Sequence of the first protein:
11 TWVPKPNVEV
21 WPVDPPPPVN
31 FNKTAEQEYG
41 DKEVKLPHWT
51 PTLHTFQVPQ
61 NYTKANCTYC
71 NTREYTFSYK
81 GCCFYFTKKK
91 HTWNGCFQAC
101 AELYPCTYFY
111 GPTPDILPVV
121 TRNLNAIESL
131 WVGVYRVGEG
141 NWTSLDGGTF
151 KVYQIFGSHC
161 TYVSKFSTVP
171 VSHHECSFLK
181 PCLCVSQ

Sequence of the second protein:
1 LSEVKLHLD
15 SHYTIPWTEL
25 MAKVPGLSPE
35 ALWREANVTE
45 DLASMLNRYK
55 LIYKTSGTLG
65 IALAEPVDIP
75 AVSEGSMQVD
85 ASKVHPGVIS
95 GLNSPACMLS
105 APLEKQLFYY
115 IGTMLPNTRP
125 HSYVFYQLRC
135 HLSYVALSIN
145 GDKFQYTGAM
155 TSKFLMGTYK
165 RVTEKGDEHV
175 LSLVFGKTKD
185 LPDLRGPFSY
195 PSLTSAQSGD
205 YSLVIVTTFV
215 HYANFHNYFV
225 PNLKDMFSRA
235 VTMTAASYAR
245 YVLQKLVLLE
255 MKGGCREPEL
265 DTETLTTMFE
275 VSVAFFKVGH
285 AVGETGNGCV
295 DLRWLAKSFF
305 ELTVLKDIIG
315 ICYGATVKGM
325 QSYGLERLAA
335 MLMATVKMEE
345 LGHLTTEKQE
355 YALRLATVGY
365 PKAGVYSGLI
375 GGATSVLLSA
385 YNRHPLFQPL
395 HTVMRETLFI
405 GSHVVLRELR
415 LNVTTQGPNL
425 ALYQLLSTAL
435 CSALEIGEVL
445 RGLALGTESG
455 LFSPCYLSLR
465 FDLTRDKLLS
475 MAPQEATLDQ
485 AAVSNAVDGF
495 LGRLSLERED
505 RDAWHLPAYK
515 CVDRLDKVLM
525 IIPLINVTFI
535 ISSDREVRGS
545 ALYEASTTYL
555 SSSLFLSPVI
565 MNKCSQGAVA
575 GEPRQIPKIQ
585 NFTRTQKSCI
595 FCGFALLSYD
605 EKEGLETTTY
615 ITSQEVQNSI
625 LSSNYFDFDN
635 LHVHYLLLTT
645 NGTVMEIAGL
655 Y

Contacts between the two chains:
Residue I594 in the second protein contacts residue W12 in the first protein (closest heavy-atom distance 3.3 Å).
Residue E261 in the second protein interacts with residue F178 in the first protein (closest heavy-atom distance 3.5 Å).
Residue I594 in the second protein contacts residue K15 in the first protein (closest heavy-atom distance 3.5 Å).
Residue T167 in the second protein contacts residue L53 in the first protein (closest heavy-atom distance 3.3 Å).
Residue Y114 in the second protein is in contact with residue V44 in the first protein (closest heavy-atom distance 3.2 Å).
Residue R331 in the second protein contacts residue N32 in the first protein (closest heavy-atom distance 3.5 Å).
Residue I115 in the second protein interacts with residue K42 in the first protein (closest heavy-atom distance 3.0 Å).
Residue P262 in the second protein interacts with residue H174 in the first protein (closest heavy-atom distance 3.3 Å).
Residue P90 in the second protein is in contact with residue F31 in the first protein (closest heavy-atom distance 3.5 Å).
Residue N423 in the second protein is in contact with residue V20 in the first protein (closest heavy-atom distance 3.1 Å).
Residue M335 in the second protein interacts with residue F31 in the first protein (closest heavy-atom distance 3.4 Å).
Residue Y364 in the second protein interacts with residue P26 in the first protein (closest heavy-atom distance 3.2 Å).
Residue D146 in the second protein is in contact with residue P51 in the first protein (closest heavy-atom distance 3.6 Å).
Residue R133 in the second protein contacts residue E43 in the first protein (closest heavy-atom distance 2.4 Å).
Residue S617 in the second protein is in contact with residue N17 in the first protein (closest heavy-atom distance 3.5 Å).
Residue Y113 in the second protein interacts with residue Y39 in the first protein (closest heavy-atom distance 3.4 Å).
Residue Y222 in the second protein is in contact with residue F156 in the first protein (closest heavy-atom distance 3.6 Å).
Residue Y370 in the second protein interacts with residue D24 in the first protein (closest heavy-atom distance 3.2 Å).
Residue Y114 in the second protein is in contact with residue K42 in the first protein (closest heavy-atom distance 3.2 Å).
Residue E263 in the second protein interacts with residue H174 in the first protein (closest heavy-atom distance 3.4 Å).
Residue Q149 in the second protein is in contact with residue W49 in the first protein (closest heavy-atom distance 3.4 Å).
Residue G145 in the second protein is in contact with residue P51 in the first protein (closest heavy-atom distance 3.5 Å).
Residue Y370 in the second protein is in contact with residue P27 in the first protein (closest heavy-atom distance 3.6 Å).
Residue N144 in the second protein interacts with residue E175 in the first protein (closest heavy-atom distance 3.5 Å).
Residue N144 in the second protein is in contact with residue H174 in the first protein (closest heavy-atom distance 3.4 Å).
Residue R331 in the second protein interacts with residue K33 in the first protein (closest heavy-atom distance 3.3 Å).
Residue C593 in the second protein contacts residue K15 in the first protein (closest heavy-atom distance 2.6 Å).
Residue Y370 in the second protein interacts with residue P26 in the first protein (closest heavy-atom distance 3.6 Å).
Residue V88 in the second protein is in contact with residue F31 in the first protein (closest heavy-atom distance 3.2 Å).
Residue A140 in the second protein interacts with residue P47 in the first protein (closest heavy-atom distance 3.6 Å).
Residue I594 in the second protein contacts residue P14 in the first protein (closest heavy-atom distance 3.4 Å).
Residue C593 in the second protein contacts residue P14 in the first protein (closest heavy-atom distance 3.3 Å).
Residue N221 in the second protein is in contact with residue I155 in the first protein (closest heavy-atom distance 3.5 Å).
Residue T616 in the second protein interacts with residue N17 in the first protein (closest heavy-atom distance 3.6 Å).
Residue C596 in the second protein contacts residue K15 in the first protein (closest heavy-atom distance 3.5 Å).
Residue S142 in the second protein contacts residue W49 in the first protein (closest heavy-atom distance 3.1 Å).
Residue Y327 in the second protein interacts with residue Y39 in the first protein (closest heavy-atom distance 3.1 Å).
Residue N423 in the second protein contacts residue W21 in the first protein (closest heavy-atom distance 2.9 Å).
Residue I115 in the second protein interacts with residue V44 in the first protein (closest heavy-atom distance 2.9 Å).
Residue P262 in the second protein is in contact with residue F178 in the first protein (closest heavy-atom distance 3.1 Å).
Residue E343 in the second protein contacts residue P22 in the first protein (closest heavy-atom distance 3.5 Å).
Residue Y113 in the second protein contacts residue K42 in the first protein (closest heavy-atom distance 3.5 Å).
Residue Y114 in the second protein contacts residue G40 in the first protein (closest heavy-atom distance 3.5 Å).
Residue K147 in the second protein contacts residue E175 in the first protein (closest heavy-atom distance 3.2 Å).
Residue R165 in the second protein contacts residue G157 in the first protein (closest heavy-atom distance 3.5 Å).
Residue Q325 in the second protein contacts residue Y39 in the first protein (closest heavy-atom distance 2.5 Å).
Residue K147 in the second protein is in contact with residue H174 in the first protein (closest heavy-atom distance 3.4 Å).
Residue I115 in the second protein interacts with residue E43 in the first protein (closest heavy-atom distance 3.6 Å).
Residue E168 in the second protein contacts residue L53 in the first protein (closest heavy-atom distance 3.2 Å).
Residue R331 in the second protein contacts residue E38 in the first protein (closest heavy-atom distance 3.6 Å).
Residue S326 in the second protein is in contact with residue Y39 in the first protein (closest heavy-atom distance 3.5 Å).
Residue E343 in the second protein contacts residue V23 in the first protein (closest heavy-atom distance 3.2 Å).
Residue E261 in the second protein interacts with residue L179 in the first protein (closest heavy-atom distance 3.1 Å).
Residue T616 in the second protein is in contact with residue V18 in the first protein (closest heavy-atom distance 3.0 Å).
Residue Y114 in the second protein interacts with residue Y39 in the first protein (closest heavy-atom distance 3.3 Å).
Residue C596 in the second protein contacts residue P16 in the first protein (closest heavy-atom distance 3.5 Å).
Residue Y327 in the second protein contacts residue A35 in the first protein (closest heavy-atom distance 3.5 Å).
Residue E168 in the second protein is in contact with residue H54 in the first protein (closest heavy-atom distance 3.5 Å).
Residue R331 in the second protein interacts with residue N30 in the first protein (closest heavy-atom distance 2.5 Å).
Residue D146 in the second protein is in contact with residue W49 in the first protein (closest heavy-atom distance 3.4 Å).

These two protein chains interact to form a complex.